Sequence of protein 2:
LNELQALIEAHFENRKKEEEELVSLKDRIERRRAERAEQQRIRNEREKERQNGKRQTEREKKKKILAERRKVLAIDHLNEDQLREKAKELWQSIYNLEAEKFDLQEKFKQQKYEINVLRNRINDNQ

These two protein chains interact to form a complex.

Sequence of protein 1:
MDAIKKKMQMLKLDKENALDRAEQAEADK

Contacts between the two chains:
Residue I20 in protein 2 is in contact with residue A5 in protein 1 (closest heavy-atom distance 4.9 Å).